This data describes a binding interaction between two proteins.

Sequence of protein 1:
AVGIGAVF

Interface contacts:
Residue Y41 in protein 2 contacts residue I4 in protein 1 (closest heavy-atom distance 3.3 Å).
Residue F94 in protein 2 contacts residue I4 in protein 1 (closest heavy-atom distance 3.6 Å).
Residue S97 in protein 2 is in contact with residue V7 in protein 1 (closest heavy-atom distance 4.2 Å).
Residue F103 in protein 2 interacts with residue I4 in protein 1 (closest heavy-atom distance 3.8 Å).
Residue Y54 in protein 2 interacts with residue A1 in protein 1 (closest heavy-atom distance 4.8 Å).
Residue L101 in protein 2 interacts with residue F8 in protein 1 (closest heavy-atom distance 3.8 Å).
Residue F60 in protein 2 is in contact with residue V2 in protein 1 (closest heavy-atom distance 4.1 Å).
Residue L101 in protein 2 interacts with residue V7 in protein 1 (closest heavy-atom distance 4.8 Å).
Residue V99 in protein 2 interacts with residue F8 in protein 1 (closest heavy-atom distance 3.8 Å).
Residue L101 in protein 2 is in contact with residue I4 in protein 1 (closest heavy-atom distance 3.4 Å).
Residue Y41 in protein 2 is in contact with residue G3 in protein 1 (closest heavy-atom distance 4.5 Å).
Residue Y37 in protein 2 contacts residue V7 in protein 1 (closest heavy-atom distance 3.6 Å).
Residue L51 in protein 2 is in contact with residue V2 in protein 1 (closest heavy-atom distance 3.6 Å).
Residue H31 in protein 2 contacts residue V7 in protein 1 (closest heavy-atom distance 3.7 Å).
Residue Y37 in protein 2 contacts residue A6 in protein 1 (closest heavy-atom distance 4.1 Å).
Residue F94 in protein 2 is in contact with residue G3 in protein 1 (closest heavy-atom distance 4.9 Å).
Residue N33 in protein 2 contacts residue V7 in protein 1 (closest heavy-atom distance 5.0 Å).
Residue G96 in protein 2 interacts with residue V7 in protein 1 (closest heavy-atom distance 3.2 Å).
Residue Y54 in protein 2 is in contact with residue V2 in protein 1 (closest heavy-atom distance 4.3 Å).
Residue G96 in protein 2 contacts residue I4 in protein 1 (closest heavy-atom distance 4.7 Å).
Residue K55 in protein 2 contacts residue A1 in protein 1 (closest heavy-atom distance 4.4 Å).
Residue D39 in protein 2 contacts residue G3 in protein 1 (closest heavy-atom distance 4.2 Å).

Sequence of protein 2:
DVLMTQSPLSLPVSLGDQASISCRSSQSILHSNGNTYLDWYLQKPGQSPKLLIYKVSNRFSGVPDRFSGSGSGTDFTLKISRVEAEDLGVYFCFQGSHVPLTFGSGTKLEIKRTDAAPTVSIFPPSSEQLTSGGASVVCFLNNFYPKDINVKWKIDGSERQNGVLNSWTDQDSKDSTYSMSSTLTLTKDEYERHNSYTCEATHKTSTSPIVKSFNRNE